Sequence of protein 2:
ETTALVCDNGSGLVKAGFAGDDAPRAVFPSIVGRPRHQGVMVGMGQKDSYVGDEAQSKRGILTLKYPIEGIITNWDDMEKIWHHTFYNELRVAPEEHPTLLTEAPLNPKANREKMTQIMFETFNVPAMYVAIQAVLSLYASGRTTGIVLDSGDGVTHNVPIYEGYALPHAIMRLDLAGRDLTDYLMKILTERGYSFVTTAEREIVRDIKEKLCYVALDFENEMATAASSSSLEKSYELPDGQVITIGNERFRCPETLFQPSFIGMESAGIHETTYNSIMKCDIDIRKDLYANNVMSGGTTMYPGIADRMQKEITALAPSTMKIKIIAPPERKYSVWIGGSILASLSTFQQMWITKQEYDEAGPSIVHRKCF

This data describes a binding interaction between two proteins.

Interface contacts:
Residue L112 in protein 2 contacts residue W1 in protein 1 (closest heavy-atom distance 4.8 Å).
Residue E74 in protein 2 is in contact with residue A7 in protein 1 (closest heavy-atom distance 3.6 Å).
Residue I77 in protein 2 contacts residue W1 in protein 1 (closest heavy-atom distance 4.7 Å).

Sequence of protein 1:
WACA